Sequence of chain A:
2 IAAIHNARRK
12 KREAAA

Sequence of chain B:
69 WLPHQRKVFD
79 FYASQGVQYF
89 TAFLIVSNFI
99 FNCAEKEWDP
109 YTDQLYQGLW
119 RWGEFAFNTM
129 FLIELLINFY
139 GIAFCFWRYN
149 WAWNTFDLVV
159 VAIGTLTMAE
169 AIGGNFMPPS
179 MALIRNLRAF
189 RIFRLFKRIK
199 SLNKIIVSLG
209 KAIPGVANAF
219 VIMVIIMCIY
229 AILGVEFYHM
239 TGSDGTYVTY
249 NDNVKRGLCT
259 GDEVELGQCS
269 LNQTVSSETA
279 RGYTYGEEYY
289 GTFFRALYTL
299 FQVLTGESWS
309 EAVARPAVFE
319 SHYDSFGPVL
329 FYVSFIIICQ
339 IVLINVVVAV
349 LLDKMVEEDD

These two protein chains interact to form a complex.

Interface contacts:
Residue V354 in chain B interacts with residue A8 in chain A (closest heavy-atom distance 4.0 Å).
Residue D351 in chain B is in contact with residue N7 in chain A (closest heavy-atom distance 4.6 Å).
Residue A347 in chain B contacts residue A4 in chain A (closest heavy-atom distance 3.1 Å).
Residue V354 in chain B contacts residue R9 in chain A (closest heavy-atom distance 4.9 Å).
Residue E355 in chain B contacts residue K11 in chain A (closest heavy-atom distance 4.2 Å).
Residue D351 in chain B interacts with residue A8 in chain A (closest heavy-atom distance 3.2 Å).
Residue L350 in chain B contacts residue A4 in chain A (closest heavy-atom distance 4.0 Å).
Residue D351 in chain B is in contact with residue K11 in chain A (closest heavy-atom distance 3.1 Å).
Residue D358 in chain B contacts residue K12 in chain A (closest heavy-atom distance 3.6 Å).
Residue L350 in chain B is in contact with residue I5 in chain A (closest heavy-atom distance 3.1 Å).
Residue V354 in chain B is in contact with residue K12 in chain A (closest heavy-atom distance 3.3 Å).
Residue L350 in chain B contacts residue A8 in chain A (closest heavy-atom distance 4.0 Å).
Residue V346 in chain B is in contact with residue A4 in chain A (closest heavy-atom distance 4.1 Å).
Residue N343 in chain B is in contact with residue A4 in chain A (closest heavy-atom distance 4.5 Å).